Sequence of the first protein:
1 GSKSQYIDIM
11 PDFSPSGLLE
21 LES

Sequence of the second protein:
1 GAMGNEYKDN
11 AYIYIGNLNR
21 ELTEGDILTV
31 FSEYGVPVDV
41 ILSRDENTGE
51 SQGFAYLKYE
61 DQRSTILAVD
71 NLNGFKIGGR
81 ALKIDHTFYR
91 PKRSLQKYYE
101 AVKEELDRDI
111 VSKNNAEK

This data describes a binding interaction between two proteins.

Residue-level contacts at the interface:
Residue T23 in the second protein interacts with residue S14 in the first protein (closest heavy-atom distance 3.0 Å).
Residue E46 in the second protein interacts with residue I9 in the first protein (closest heavy-atom distance 3.5 Å).
Residue E46 in the second protein is in contact with residue D8 in the first protein (closest heavy-atom distance 4.7 Å).
Residue G25 in the second protein is in contact with residue P15 in the first protein (closest heavy-atom distance 4.7 Å).
Residue G49 in the second protein is in contact with residue I9 in the first protein (closest heavy-atom distance 3.7 Å).
Residue L28 in the second protein is in contact with residue F13 in the first protein (closest heavy-atom distance 3.5 Å).
Residue R44 in the second protein interacts with residue P11 in the first protein (closest heavy-atom distance 4.2 Å).
Residue E21 in the second protein contacts residue S16 in the first protein (closest heavy-atom distance 3.7 Å).
Residue G25 in the second protein interacts with residue S14 in the first protein (closest heavy-atom distance 3.2 Å).
Residue T29 in the second protein contacts residue P15 in the first protein (closest heavy-atom distance 4.6 Å).
Residue I77 in the second protein contacts residue L18 in the first protein (closest heavy-atom distance 3.8 Å).
Residue K97 in the second protein is in contact with residue Y6 in the first protein (closest heavy-atom distance 3.7 Å).
Residue D26 in the second protein interacts with residue S16 in the first protein (closest heavy-atom distance 2.6 Å).
Residue L22 in the second protein is in contact with residue S16 in the first protein (closest heavy-atom distance 3.1 Å).
Residue K97 in the second protein contacts residue I7 in the first protein (closest heavy-atom distance 3.7 Å).
Residue E24 in the second protein interacts with residue P11 in the first protein (closest heavy-atom distance 3.6 Å).
Residue D45 in the second protein interacts with residue I9 in the first protein (closest heavy-atom distance 3.8 Å).
Residue G78 in the second protein is in contact with residue E22 in the first protein (closest heavy-atom distance 2.8 Å).
Residue R44 in the second protein is in contact with residue D12 in the first protein (closest heavy-atom distance 2.6 Å).
Residue E24 in the second protein interacts with residue F13 in the first protein (closest heavy-atom distance 3.6 Å).
Residue T23 in the second protein is in contact with residue D12 in the first protein (closest heavy-atom distance 3.1 Å).
Residue K97 in the second protein is in contact with residue M10 in the first protein (closest heavy-atom distance 3.5 Å).
Residue I77 in the second protein contacts residue E22 in the first protein (closest heavy-atom distance 3.7 Å).
Residue A101 in the second protein interacts with residue P11 in the first protein (closest heavy-atom distance 4.3 Å).
Residue S94 in the second protein interacts with residue I7 in the first protein (closest heavy-atom distance 3.6 Å).
Residue D26 in the second protein contacts residue L19 in the first protein (closest heavy-atom distance 3.0 Å).
Residue N19 in the second protein is in contact with residue L18 in the first protein (closest heavy-atom distance 3.4 Å).
Residue F75 in the second protein interacts with residue E22 in the first protein (closest heavy-atom distance 3.9 Å).
Residue R44 in the second protein is in contact with residue M10 in the first protein (closest heavy-atom distance 4.0 Å).
Residue V102 in the second protein contacts residue F13 in the first protein (closest heavy-atom distance 3.7 Å).
Residue G79 in the second protein is in contact with residue E22 in the first protein (closest heavy-atom distance 3.8 Å).
Residue L95 in the second protein is in contact with residue I7 in the first protein (closest heavy-atom distance 3.7 Å).
Residue V30 in the second protein interacts with residue L19 in the first protein (closest heavy-atom distance 3.8 Å).
Residue Y98 in the second protein contacts residue P11 in the first protein (closest heavy-atom distance 3.6 Å).
Residue K76 in the second protein contacts residue E22 in the first protein (closest heavy-atom distance 3.4 Å).
Residue R44 in the second protein interacts with residue I9 in the first protein (closest heavy-atom distance 3.7 Å).
Residue G78 in the second protein contacts residue L18 in the first protein (closest heavy-atom distance 4.1 Å).
Residue D26 in the second protein is in contact with residue P15 in the first protein (closest heavy-atom distance 3.7 Å).
Residue T23 in the second protein interacts with residue F13 in the first protein (closest heavy-atom distance 3.3 Å).
Residue F75 in the second protein contacts residue L19 in the first protein (closest heavy-atom distance 4.7 Å).
Residue I77 in the second protein is in contact with residue S16 in the first protein (closest heavy-atom distance 4.4 Å).
Residue A101 in the second protein interacts with residue M10 in the first protein (closest heavy-atom distance 3.9 Å).
Residue E105 in the second protein is in contact with residue F13 in the first protein (closest heavy-atom distance 3.6 Å).
Residue L106 in the second protein contacts residue F13 in the first protein (closest heavy-atom distance 4.6 Å).
Residue G25 in the second protein interacts with residue F13 in the first protein (closest heavy-atom distance 3.6 Å).
Residue D26 in the second protein interacts with residue S14 in the first protein (closest heavy-atom distance 2.9 Å).
Residue V30 in the second protein is in contact with residue S23 in the first protein (closest heavy-atom distance 4.7 Å).
Residue E24 in the second protein is in contact with residue D12 in the first protein (closest heavy-atom distance 2.9 Å).
Residue F75 in the second protein contacts residue S23 in the first protein (closest heavy-atom distance 3.2 Å).
Residue E21 in the second protein interacts with residue L18 in the first protein (closest heavy-atom distance 3.5 Å).
Residue L22 in the second protein is in contact with residue L18 in the first protein (closest heavy-atom distance 3.6 Å).
Residue A101 in the second protein interacts with residue F13 in the first protein (closest heavy-atom distance 4.5 Å).
Residue E24 in the second protein contacts residue M10 in the first protein (closest heavy-atom distance 4.7 Å).
Residue L95 in the second protein contacts residue I9 in the first protein (closest heavy-atom distance 3.9 Å).
Residue Y98 in the second protein contacts residue M10 in the first protein (closest heavy-atom distance 3.9 Å).
Residue V102 in the second protein contacts residue P11 in the first protein (closest heavy-atom distance 3.7 Å).
Residue Y98 in the second protein contacts residue I7 in the first protein (closest heavy-atom distance 4.2 Å).
Residue I77 in the second protein interacts with residue L19 in the first protein (closest heavy-atom distance 3.5 Å).
Residue N47 in the second protein interacts with residue D8 in the first protein (closest heavy-atom distance 3.7 Å).
Residue T29 in the second protein contacts residue L19 in the first protein (closest heavy-atom distance 3.8 Å).